Sequence of chain A:
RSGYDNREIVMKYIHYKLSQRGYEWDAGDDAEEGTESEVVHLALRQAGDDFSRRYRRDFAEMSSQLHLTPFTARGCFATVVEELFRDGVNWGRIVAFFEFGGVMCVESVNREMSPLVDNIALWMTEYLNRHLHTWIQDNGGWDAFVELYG

The following describes two proteins that form a bound complex.

Sequence of chain B:
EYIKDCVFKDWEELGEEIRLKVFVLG

Residue-level contacts at the interface:
Residue G89 in chain A is in contact with residue W11 in chain B (closest heavy-atom distance 3.5 Å).
Residue T93 in chain A is in contact with residue F8 in chain B (closest heavy-atom distance 3.5 Å).
Residue F114 in chain A interacts with residue L14 in chain B (closest heavy-atom distance 3.7 Å).
Residue Q79 in chain A is in contact with residue W11 in chain B (closest heavy-atom distance 3.5 Å).
Residue F114 in chain A interacts with residue I18 in chain B (closest heavy-atom distance 4.1 Å).
Residue F65 in chain A is in contact with residue K21 in chain B (closest heavy-atom distance 3.6 Å).
Residue R100 in chain A interacts with residue R19 in chain B (closest heavy-atom distance 3.1 Å).
Residue Y69 in chain A is in contact with residue E17 in chain B (closest heavy-atom distance 3.5 Å).
Residue E97 in chain A contacts residue W11 in chain B (closest heavy-atom distance 4.0 Å).
Residue A61 in chain A interacts with residue G26 in chain B (closest heavy-atom distance 4.1 Å).
Residue Q79 in chain A contacts residue L14 in chain B (closest heavy-atom distance 4.0 Å).
Residue R68 in chain A contacts residue G26 in chain B (closest heavy-atom distance 4.0 Å).
Residue R107 in chain A is in contact with residue R19 in chain B (closest heavy-atom distance 3.3 Å).
Residue L98 in chain A interacts with residue I18 in chain B (closest heavy-atom distance 3.7 Å).
Residue N104 in chain A interacts with residue V24 in chain B (closest heavy-atom distance 3.7 Å).
Residue L98 in chain A interacts with residue R19 in chain B (closest heavy-atom distance 2.9 Å).
Residue V94 in chain A contacts residue W11 in chain B (closest heavy-atom distance 3.9 Å).
Residue E97 in chain A is in contact with residue E16 in chain B (closest heavy-atom distance 3.2 Å).
Residue G106 in chain A is in contact with residue G26 in chain B (closest heavy-atom distance 3.6 Å).
Residue T93 in chain A contacts residue E12 in chain B (closest heavy-atom distance 3.3 Å).
Residue Y69 in chain A contacts residue I18 in chain B (closest heavy-atom distance 3.9 Å).
Residue G106 in chain A interacts with residue V22 in chain B (closest heavy-atom distance 3.6 Å).
Residue T93 in chain A contacts residue W11 in chain B (closest heavy-atom distance 3.7 Å).
Residue F73 in chain A contacts residue E17 in chain B (closest heavy-atom distance 3.6 Å).
Residue A110 in chain A interacts with residue I18 in chain B (closest heavy-atom distance 3.8 Å).
Residue E97 in chain A interacts with residue E12 in chain B (closest heavy-atom distance 2.9 Å).
Residue N104 in chain A contacts residue V22 in chain B (closest heavy-atom distance 3.8 Å).
Residue Y163 in chain A interacts with residue G26 in chain B (closest heavy-atom distance 3.6 Å).
Residue V94 in chain A contacts residue L14 in chain B (closest heavy-atom distance 3.8 Å).
Residue G106 in chain A contacts residue F23 in chain B (closest heavy-atom distance 3.0 Å).
Residue T86 in chain A contacts residue W11 in chain B (closest heavy-atom distance 3.5 Å).
Residue F85 in chain A contacts residue Y2 in chain B (closest heavy-atom distance 3.9 Å).
Residue L80 in chain A contacts residue L14 in chain B (closest heavy-atom distance 3.8 Å).
Residue W105 in chain A interacts with residue V24 in chain B (closest heavy-atom distance 3.3 Å).
Residue Q79 in chain A contacts residue D10 in chain B (closest heavy-atom distance 2.9 Å).
Residue Q79 in chain A interacts with residue E17 in chain B (closest heavy-atom distance 3.7 Å).
Residue E97 in chain A contacts residue R19 in chain B (closest heavy-atom distance 3.2 Å).
Residue M76 in chain A interacts with residue I18 in chain B (closest heavy-atom distance 3.5 Å).
Residue V109 in chain A is in contact with residue G26 in chain B (closest heavy-atom distance 3.9 Å).
Residue H81 in chain A interacts with residue D10 in chain B (closest heavy-atom distance 3.0 Å).
Residue W105 in chain A contacts residue L25 in chain B (closest heavy-atom distance 3.8 Å).
Residue D101 in chain A contacts residue R19 in chain B (closest heavy-atom distance 2.8 Å).
Residue R100 in chain A is in contact with residue E16 in chain B (closest heavy-atom distance 2.5 Å).
Residue A110 in chain A interacts with residue V22 in chain B (closest heavy-atom distance 4.0 Å).
Residue D72 in chain A contacts residue K21 in chain B (closest heavy-atom distance 2.5 Å).
Residue C90 in chain A contacts residue W11 in chain B (closest heavy-atom distance 3.5 Å).
Residue R107 in chain A interacts with residue V22 in chain B (closest heavy-atom distance 3.5 Å).
Residue F65 in chain A contacts residue I18 in chain B (closest heavy-atom distance 3.8 Å).
Residue G106 in chain A is in contact with residue V24 in chain B (closest heavy-atom distance 2.9 Å).
Residue L80 in chain A is in contact with residue W11 in chain B (closest heavy-atom distance 2.9 Å).
Residue M76 in chain A is in contact with residue L14 in chain B (closest heavy-atom distance 4.0 Å).
Residue R68 in chain A contacts residue F23 in chain B (closest heavy-atom distance 3.4 Å).
Residue F85 in chain A contacts residue E1 in chain B (closest heavy-atom distance 3.0 Å).
Residue V94 in chain A interacts with residue I18 in chain B (closest heavy-atom distance 3.6 Å).
Residue R68 in chain A interacts with residue K21 in chain B (closest heavy-atom distance 3.1 Å).
Residue Y69 in chain A is in contact with residue L14 in chain B (closest heavy-atom distance 3.3 Å).
Residue Y69 in chain A is in contact with residue K21 in chain B (closest heavy-atom distance 3.8 Å).
Residue E97 in chain A contacts residue G15 in chain B (closest heavy-atom distance 4.0 Å).
Residue H81 in chain A interacts with residue V7 in chain B (closest heavy-atom distance 3.8 Å).
Residue L162 in chain A contacts residue L25 in chain B (closest heavy-atom distance 3.9 Å).